Interface contacts:
Residue D97 in protein 1 contacts residue A106 in protein 2 (closest heavy-atom distance 4.5 Å).
Residue V98 in protein 1 interacts with residue R107 in protein 2 (closest heavy-atom distance 2.7 Å).
Residue F124 in protein 1 contacts residue M109 in protein 2 (closest heavy-atom distance 3.7 Å).
Residue S130 in protein 1 contacts residue N18 in protein 2 (closest heavy-atom distance 3.0 Å).
Residue G100 in protein 1 interacts with residue V118 in protein 2 (closest heavy-atom distance 3.7 Å).
Residue V98 in protein 1 is in contact with residue V118 in protein 2 (closest heavy-atom distance 3.9 Å).
Residue S99 in protein 1 is in contact with residue R107 in protein 2 (closest heavy-atom distance 4.3 Å).
Residue S120 in protein 1 interacts with residue A110 in protein 2 (closest heavy-atom distance 4.0 Å).
Residue G131 in protein 1 contacts residue N18 in protein 2 (closest heavy-atom distance 3.6 Å).
Residue V98 in protein 1 interacts with residue I111 in protein 2 (closest heavy-atom distance 3.6 Å).
Residue S130 in protein 1 is in contact with residue R22 in protein 2 (closest heavy-atom distance 3.6 Å).
Residue G127 in protein 1 contacts residue M109 in protein 2 (closest heavy-atom distance 3.6 Å).
Residue D97 in protein 1 interacts with residue V118 in protein 2 (closest heavy-atom distance 4.8 Å).
Residue K123 in protein 1 is in contact with residue M109 in protein 2 (closest heavy-atom distance 4.1 Å).
Residue S99 in protein 1 contacts residue V118 in protein 2 (closest heavy-atom distance 3.7 Å).
Residue D97 in protein 1 contacts residue P104 in protein 2 (closest heavy-atom distance 4.9 Å).
Residue L128 in protein 1 interacts with residue M109 in protein 2 (closest heavy-atom distance 3.8 Å).
Residue K123 in protein 1 contacts residue I111 in protein 2 (closest heavy-atom distance 4.6 Å).
Residue V98 in protein 1 contacts residue A106 in protein 2 (closest heavy-atom distance 3.7 Å).
Residue K123 in protein 1 is in contact with residue R22 in protein 2 (closest heavy-atom distance 4.9 Å).
Residue K123 in protein 1 is in contact with residue A110 in protein 2 (closest heavy-atom distance 3.8 Å).
Residue D97 in protein 1 contacts residue R107 in protein 2 (closest heavy-atom distance 3.9 Å).
Residue G127 in protein 1 contacts residue R22 in protein 2 (closest heavy-atom distance 3.6 Å).
Residue V98 in protein 1 interacts with residue A110 in protein 2 (closest heavy-atom distance 3.5 Å).
Residue F124 in protein 1 contacts residue L105 in protein 2 (closest heavy-atom distance 5.0 Å).
Residue F124 in protein 1 contacts residue A106 in protein 2 (closest heavy-atom distance 3.6 Å).
Residue F124 in protein 1 is in contact with residue A110 in protein 2 (closest heavy-atom distance 3.5 Å).

Sequence of protein 1:
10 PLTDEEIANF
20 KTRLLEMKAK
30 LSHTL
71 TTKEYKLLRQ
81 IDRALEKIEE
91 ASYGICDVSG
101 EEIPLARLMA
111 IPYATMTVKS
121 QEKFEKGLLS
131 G

These two protein chains interact to form a complex.

Sequence of protein 2:
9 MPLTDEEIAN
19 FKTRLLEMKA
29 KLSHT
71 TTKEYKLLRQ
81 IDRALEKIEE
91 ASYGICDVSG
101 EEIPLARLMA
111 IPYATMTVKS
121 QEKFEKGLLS